Sequence of chain A:
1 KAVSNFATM

Sequence of chain B:
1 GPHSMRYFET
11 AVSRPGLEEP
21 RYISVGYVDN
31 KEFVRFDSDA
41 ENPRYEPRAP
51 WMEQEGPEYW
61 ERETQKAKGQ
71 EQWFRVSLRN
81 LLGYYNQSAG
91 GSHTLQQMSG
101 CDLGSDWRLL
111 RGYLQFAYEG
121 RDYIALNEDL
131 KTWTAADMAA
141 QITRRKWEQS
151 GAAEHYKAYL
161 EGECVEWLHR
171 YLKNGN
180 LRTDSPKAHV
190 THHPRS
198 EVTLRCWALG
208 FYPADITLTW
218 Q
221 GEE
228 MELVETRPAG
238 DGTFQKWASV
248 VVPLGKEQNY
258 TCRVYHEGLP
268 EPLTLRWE

Interface contacts:
Residue Y159 in chain B interacts with residue A2 in chain A (closest heavy-atom distance 4.0 Å).
Residue E63 in chain B is in contact with residue K1 in chain A (closest heavy-atom distance 3.6 Å).
Residue Y156 in chain B interacts with residue A7 in chain A (closest heavy-atom distance 4.6 Å).
Residue W73 in chain B is in contact with residue M9 in chain A (closest heavy-atom distance 4.0 Å).
Residue Y159 in chain B contacts residue V3 in chain A (closest heavy-atom distance 3.6 Å).
Residue I124 in chain B interacts with residue M9 in chain A (closest heavy-atom distance 4.2 Å).
Residue Y156 in chain B contacts residue N5 in chain A (closest heavy-atom distance 3.3 Å).
Residue M5 in chain B is in contact with residue K1 in chain A (closest heavy-atom distance 4.0 Å).
Residue Y156 in chain B contacts residue V3 in chain A (closest heavy-atom distance 4.4 Å).
Residue S77 in chain B interacts with residue T8 in chain A (closest heavy-atom distance 3.9 Å).
Residue L95 in chain B interacts with residue M9 in chain A (closest heavy-atom distance 3.9 Å).
Residue Y7 in chain B contacts residue A2 in chain A (closest heavy-atom distance 3.5 Å).
Residue F74 in chain B is in contact with residue N5 in chain A (closest heavy-atom distance 4.1 Å).
Residue Q97 in chain B is in contact with residue N5 in chain A (closest heavy-atom distance 2.8 Å).
Residue H155 in chain B contacts residue F6 in chain A (closest heavy-atom distance 3.5 Å).
Residue Q70 in chain B is in contact with residue N5 in chain A (closest heavy-atom distance 2.9 Å).
Residue Q97 in chain B contacts residue V3 in chain A (closest heavy-atom distance 3.8 Å).
Residue V76 in chain B interacts with residue T8 in chain A (closest heavy-atom distance 3.8 Å).
Residue E163 in chain B interacts with residue A2 in chain A (closest heavy-atom distance 4.8 Å).
Residue W73 in chain B contacts residue T8 in chain A (closest heavy-atom distance 3.5 Å).
Residue W147 in chain B is in contact with residue T8 in chain A (closest heavy-atom distance 2.9 Å).
Residue R62 in chain B interacts with residue K1 in chain A (closest heavy-atom distance 3.6 Å).
Residue Y171 in chain B contacts residue K1 in chain A (closest heavy-atom distance 2.7 Å).
Residue Y156 in chain B contacts residue S4 in chain A (closest heavy-atom distance 4.7 Å).
Residue K146 in chain B is in contact with residue M9 in chain A (closest heavy-atom distance 3.2 Å).
Residue W73 in chain B contacts residue F6 in chain A (closest heavy-atom distance 2.9 Å).
Residue E9 in chain B is in contact with residue V3 in chain A (closest heavy-atom distance 3.3 Å).
Residue L81 in chain B interacts with residue M9 in chain A (closest heavy-atom distance 3.9 Å).
Residue E163 in chain B is in contact with residue K1 in chain A (closest heavy-atom distance 3.0 Å).
Residue Y159 in chain B is in contact with residue K1 in chain A (closest heavy-atom distance 2.6 Å).
Residue S99 in chain B is in contact with residue V3 in chain A (closest heavy-atom distance 3.2 Å).
Residue Y156 in chain B is in contact with residue F6 in chain A (closest heavy-atom distance 3.1 Å).
Residue Y123 in chain B is in contact with residue M9 in chain A (closest heavy-atom distance 3.9 Å).
Residue W167 in chain B contacts residue K1 in chain A (closest heavy-atom distance 3.5 Å).
Residue K66 in chain B interacts with residue K1 in chain A (closest heavy-atom distance 4.0 Å).
Residue F116 in chain B is in contact with residue M9 in chain A (closest heavy-atom distance 3.4 Å).
Residue K66 in chain B is in contact with residue S4 in chain A (closest heavy-atom distance 3.9 Å).
Residue Y45 in chain B interacts with residue A2 in chain A (closest heavy-atom distance 3.9 Å).
Residue Y84 in chain B contacts residue M9 in chain A (closest heavy-atom distance 2.5 Å).
Residue F33 in chain B is in contact with residue K1 in chain A (closest heavy-atom distance 4.5 Å).
Residue A152 in chain B is in contact with residue F6 in chain A (closest heavy-atom distance 4.3 Å).
Residue T143 in chain B interacts with residue M9 in chain A (closest heavy-atom distance 2.9 Å).
Residue N80 in chain B is in contact with residue T8 in chain A (closest heavy-atom distance 4.0 Å).
Residue W73 in chain B is in contact with residue N5 in chain A (closest heavy-atom distance 3.4 Å).
Residue F116 in chain B interacts with residue N5 in chain A (closest heavy-atom distance 3.9 Å).
Residue W73 in chain B contacts residue A7 in chain A (closest heavy-atom distance 3.0 Å).
Residue E63 in chain B is in contact with residue A2 in chain A (closest heavy-atom distance 2.8 Å).
Residue S77 in chain B interacts with residue M9 in chain A (closest heavy-atom distance 3.1 Å).
Residue A152 in chain B contacts residue A7 in chain A (closest heavy-atom distance 4.8 Å).
Residue K146 in chain B contacts residue A7 in chain A (closest heavy-atom distance 4.5 Å).
Residue Y59 in chain B contacts residue K1 in chain A (closest heavy-atom distance 4.2 Å).
Residue W147 in chain B contacts residue M9 in chain A (closest heavy-atom distance 3.5 Å).
Residue W147 in chain B contacts residue A7 in chain A (closest heavy-atom distance 3.3 Å).
Residue K66 in chain B contacts residue A2 in chain A (closest heavy-atom distance 4.3 Å).
Residue K146 in chain B contacts residue T8 in chain A (closest heavy-atom distance 3.0 Å).
Residue Y7 in chain B is in contact with residue K1 in chain A (closest heavy-atom distance 2.9 Å).
Residue N80 in chain B interacts with residue M9 in chain A (closest heavy-atom distance 2.6 Å).
Residue Q70 in chain B interacts with residue S4 in chain A (closest heavy-atom distance 3.5 Å).
Residue Q70 in chain B is in contact with residue V3 in chain A (closest heavy-atom distance 3.4 Å).
Residue S150 in chain B contacts residue A7 in chain A (closest heavy-atom distance 3.6 Å).

These two protein chains interact to form a complex.